Sequence of the first protein:
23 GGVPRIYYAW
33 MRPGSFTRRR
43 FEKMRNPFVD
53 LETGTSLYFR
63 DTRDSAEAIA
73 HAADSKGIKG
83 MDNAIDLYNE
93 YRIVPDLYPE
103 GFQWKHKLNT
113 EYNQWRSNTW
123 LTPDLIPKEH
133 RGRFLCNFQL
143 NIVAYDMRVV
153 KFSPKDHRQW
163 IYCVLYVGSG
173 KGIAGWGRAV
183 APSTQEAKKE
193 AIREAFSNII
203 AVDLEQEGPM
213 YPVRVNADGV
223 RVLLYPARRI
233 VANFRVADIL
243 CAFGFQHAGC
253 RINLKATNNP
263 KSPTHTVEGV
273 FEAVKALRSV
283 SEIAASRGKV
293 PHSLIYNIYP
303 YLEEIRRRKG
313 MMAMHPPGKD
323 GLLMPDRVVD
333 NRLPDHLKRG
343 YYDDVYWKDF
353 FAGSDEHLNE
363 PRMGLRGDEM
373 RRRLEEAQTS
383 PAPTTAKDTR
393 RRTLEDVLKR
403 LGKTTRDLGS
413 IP

Residue-level contacts at the interface:
Residue K130 in the first protein interacts with residue S154 in the second protein (closest heavy-atom distance 4.5 Å).
Residue E131 in the first protein is in contact with residue E156 in the second protein (closest heavy-atom distance 3.4 Å).
Residue E131 in the first protein interacts with residue M157 in the second protein (closest heavy-atom distance 4.8 Å).
Residue K130 in the first protein contacts residue G155 in the second protein (closest heavy-atom distance 3.6 Å).
Residue R135 in the first protein interacts with residue E156 in the second protein (closest heavy-atom distance 3.4 Å).
Residue E131 in the first protein is in contact with residue T158 in the second protein (closest heavy-atom distance 3.8 Å).
Residue E131 in the first protein contacts residue G155 in the second protein (closest heavy-atom distance 4.6 Å).

This data describes a binding interaction between two proteins.

Sequence of the second protein:
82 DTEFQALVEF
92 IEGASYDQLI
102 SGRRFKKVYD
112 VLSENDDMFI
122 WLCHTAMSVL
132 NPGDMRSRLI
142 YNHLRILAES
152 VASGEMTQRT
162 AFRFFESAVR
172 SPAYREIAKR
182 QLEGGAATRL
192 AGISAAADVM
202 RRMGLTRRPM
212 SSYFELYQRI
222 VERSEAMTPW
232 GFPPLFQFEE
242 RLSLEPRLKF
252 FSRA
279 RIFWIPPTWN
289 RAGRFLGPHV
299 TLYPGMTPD